Interface contacts:
Residue C33 in the second protein interacts with residue V15 in the first protein (closest heavy-atom distance 3.6 Å).
Residue A75 in the second protein contacts residue W40 in the first protein (closest heavy-atom distance 4.1 Å).
Residue M41 in the second protein is in contact with residue F22 in the first protein (closest heavy-atom distance 3.6 Å).
Residue C33 in the second protein interacts with residue F18 in the first protein (closest heavy-atom distance 4.1 Å).
Residue A35 in the second protein interacts with residue F18 in the first protein (closest heavy-atom distance 3.9 Å).
Residue A75 in the second protein contacts residue L41 in the first protein (closest heavy-atom distance 3.5 Å).
Residue R72 in the second protein is in contact with residue W40 in the first protein (closest heavy-atom distance 3.4 Å).
Residue T68 in the second protein is in contact with residue W40 in the first protein (closest heavy-atom distance 4.9 Å).
Residue A38 in the second protein contacts residue F18 in the first protein (closest heavy-atom distance 3.9 Å).
Residue L82 in the second protein is in contact with residue F22 in the first protein (closest heavy-atom distance 4.1 Å).
Residue L71 in the second protein interacts with residue W40 in the first protein (closest heavy-atom distance 4.0 Å).
Residue Q34 in the second protein is in contact with residue L14 in the first protein (closest heavy-atom distance 3.8 Å).
Residue C33 in the second protein contacts residue L14 in the first protein (closest heavy-atom distance 4.6 Å).
Residue R72 in the second protein contacts residue L41 in the first protein (closest heavy-atom distance 3.8 Å).
Residue Q34 in the second protein contacts residue F18 in the first protein (closest heavy-atom distance 3.8 Å).

This data describes a binding interaction between two proteins.

Sequence of the first protein:
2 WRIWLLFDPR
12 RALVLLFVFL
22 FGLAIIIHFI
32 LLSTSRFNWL

Sequence of the second protein:
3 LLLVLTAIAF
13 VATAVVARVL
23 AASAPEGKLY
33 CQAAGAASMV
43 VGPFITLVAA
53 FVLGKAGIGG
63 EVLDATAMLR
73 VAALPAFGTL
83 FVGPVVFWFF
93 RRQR